Residue-level contacts at the interface:
Residue F151 in protein 2 is in contact with residue F162 in protein 1 (closest heavy-atom distance 3.6 Å).
Residue M146 in protein 2 is in contact with residue Y204 in protein 1 (closest heavy-atom distance 3.9 Å).
Residue I154 in protein 2 is in contact with residue Y204 in protein 1 (closest heavy-atom distance 4.8 Å).
Residue F148 in protein 2 interacts with residue R166 in protein 1 (closest heavy-atom distance 4.1 Å).
Residue G147 in protein 2 interacts with residue Y204 in protein 1 (closest heavy-atom distance 3.3 Å).
Residue G147 in protein 2 is in contact with residue R166 in protein 1 (closest heavy-atom distance 3.8 Å).
Residue F151 in protein 2 contacts residue R166 in protein 1 (closest heavy-atom distance 3.7 Å).
Residue F148 in protein 2 interacts with residue Q208 in protein 1 (closest heavy-atom distance 4.8 Å).
Residue I154 in protein 2 interacts with residue F174 in protein 1 (closest heavy-atom distance 3.2 Å).
Residue I144 in protein 2 contacts residue Y210 in protein 1 (closest heavy-atom distance 4.2 Å).
Residue F151 in protein 2 is in contact with residue L169 in protein 1 (closest heavy-atom distance 3.7 Å).
Residue I144 in protein 2 contacts residue L207 in protein 1 (closest heavy-atom distance 4.4 Å).
Residue F151 in protein 2 interacts with residue Q208 in protein 1 (closest heavy-atom distance 4.2 Å).
Residue F148 in protein 2 interacts with residue I211 in protein 1 (closest heavy-atom distance 3.7 Å).
Residue I144 in protein 2 interacts with residue I211 in protein 1 (closest heavy-atom distance 4.4 Å).
Residue I155 in protein 2 interacts with residue L169 in protein 1 (closest heavy-atom distance 4.5 Å).
Residue L143 in protein 2 interacts with residue L207 in protein 1 (closest heavy-atom distance 4.0 Å).
Residue F148 in protein 2 is in contact with residue Y204 in protein 1 (closest heavy-atom distance 4.6 Å).
Residue E150 in protein 2 is in contact with residue Y204 in protein 1 (closest heavy-atom distance 3.5 Å).
Residue G147 in protein 2 is in contact with residue Q208 in protein 1 (closest heavy-atom distance 2.6 Å).
Residue G147 in protein 2 interacts with residue I211 in protein 1 (closest heavy-atom distance 4.5 Å).
Residue L158 in protein 2 is in contact with residue V177 in protein 1 (closest heavy-atom distance 4.3 Å).
Residue F148 in protein 2 contacts residue F215 in protein 1 (closest heavy-atom distance 4.6 Å).
Residue G147 in protein 2 contacts residue L207 in protein 1 (closest heavy-atom distance 3.8 Å).
Residue F151 in protein 2 contacts residue Y204 in protein 1 (closest heavy-atom distance 2.7 Å).
Residue F151 in protein 2 is in contact with residue F174 in protein 1 (closest heavy-atom distance 4.9 Å).

These two protein chains interact to form a complex.

Sequence of protein 2:
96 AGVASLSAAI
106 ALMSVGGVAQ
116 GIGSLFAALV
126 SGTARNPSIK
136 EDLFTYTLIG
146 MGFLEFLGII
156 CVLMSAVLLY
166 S

Sequence of protein 1:
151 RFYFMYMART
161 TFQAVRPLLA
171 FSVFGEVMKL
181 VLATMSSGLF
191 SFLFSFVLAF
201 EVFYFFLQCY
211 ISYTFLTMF